Sequence of the second protein:
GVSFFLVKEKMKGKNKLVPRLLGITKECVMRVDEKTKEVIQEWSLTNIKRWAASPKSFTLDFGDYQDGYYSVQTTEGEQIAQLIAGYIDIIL

Sequence of the first protein:
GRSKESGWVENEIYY

The following describes two proteins that form a bound complex.

Residue-level contacts at the interface:
Residue W51 in the second protein interacts with residue G7 in the first protein (closest heavy-atom distance 3.3 Å).
Residue R50 in the second protein interacts with residue E10 in the first protein (closest heavy-atom distance 2.7 Å).
Residue R50 in the second protein interacts with residue K4 in the first protein (closest heavy-atom distance 4.1 Å).
Residue I48 in the second protein is in contact with residue I13 in the first protein (closest heavy-atom distance 4.5 Å).
Residue Y65 in the second protein contacts residue Y14 in the first protein (closest heavy-atom distance 4.2 Å).
Residue L92 in the second protein interacts with residue I13 in the first protein (closest heavy-atom distance 3.6 Å).
Residue W51 in the second protein interacts with residue V9 in the first protein (closest heavy-atom distance 3.0 Å).
Residue S44 in the second protein is in contact with residue Y15 in the first protein (closest heavy-atom distance 4.7 Å).
Residue L45 in the second protein is in contact with residue N11 in the first protein (closest heavy-atom distance 4.3 Å).
Residue D61 in the second protein interacts with residue W8 in the first protein (closest heavy-atom distance 3.6 Å).
Residue K49 in the second protein contacts residue E10 in the first protein (closest heavy-atom distance 4.1 Å).
Residue A53 in the second protein is in contact with residue G7 in the first protein (closest heavy-atom distance 3.0 Å).
Residue N47 in the second protein contacts residue Y14 in the first protein (closest heavy-atom distance 3.4 Å).
Residue T46 in the second protein is in contact with residue I13 in the first protein (closest heavy-atom distance 2.8 Å).
Residue L92 in the second protein is in contact with residue N11 in the first protein (closest heavy-atom distance 4.3 Å).
Residue L45 in the second protein contacts residue I13 in the first protein (closest heavy-atom distance 3.4 Å).
Residue T46 in the second protein interacts with residue Y14 in the first protein (closest heavy-atom distance 3.1 Å).
Residue K49 in the second protein contacts residue Y14 in the first protein (closest heavy-atom distance 3.7 Å).
Residue W51 in the second protein interacts with residue W8 in the first protein (closest heavy-atom distance 3.6 Å).
Residue I88 in the second protein interacts with residue N11 in the first protein (closest heavy-atom distance 3.2 Å).
Residue F62 in the second protein is in contact with residue Y14 in the first protein (closest heavy-atom distance 3.3 Å).
Residue I48 in the second protein is in contact with residue N11 in the first protein (closest heavy-atom distance 3.5 Å).
Residue K49 in the second protein is in contact with residue N11 in the first protein (closest heavy-atom distance 3.3 Å).
Residue N47 in the second protein interacts with residue Y15 in the first protein (closest heavy-atom distance 3.4 Å).
Residue A52 in the second protein interacts with residue W8 in the first protein (closest heavy-atom distance 4.2 Å).
Residue R50 in the second protein contacts residue V9 in the first protein (closest heavy-atom distance 3.2 Å).
Residue R50 in the second protein contacts residue N11 in the first protein (closest heavy-atom distance 4.4 Å).
Residue D64 in the second protein contacts residue Y14 in the first protein (closest heavy-atom distance 2.8 Å).
Residue G63 in the second protein contacts residue Y14 in the first protein (closest heavy-atom distance 3.6 Å).
Residue R50 in the second protein interacts with residue W8 in the first protein (closest heavy-atom distance 3.5 Å).
Residue I48 in the second protein interacts with residue Y14 in the first protein (closest heavy-atom distance 3.2 Å).
Residue K49 in the second protein contacts residue V9 in the first protein (closest heavy-atom distance 4.4 Å).
Residue W51 in the second protein contacts residue N11 in the first protein (closest heavy-atom distance 3.7 Å).
Residue A52 in the second protein interacts with residue G7 in the first protein (closest heavy-atom distance 3.1 Å).
Residue L92 in the second protein contacts residue E12 in the first protein (closest heavy-atom distance 4.3 Å).
Residue T46 in the second protein is in contact with residue Y15 in the first protein (closest heavy-atom distance 3.2 Å).
Residue N47 in the second protein interacts with residue I13 in the first protein (closest heavy-atom distance 4.6 Å).
Residue I88 in the second protein is in contact with residue I13 in the first protein (closest heavy-atom distance 3.6 Å).